Interface contacts:
Residue M50 in the second protein is in contact with residue I63 in the first protein (closest heavy-atom distance 3.5 Å).
Residue T65 in the second protein contacts residue L51 in the first protein (closest heavy-atom distance 4.8 Å).
Residue N57 in the second protein interacts with residue A58 in the first protein (closest heavy-atom distance 4.8 Å).
Residue Y54 in the second protein contacts residue L56 in the first protein (closest heavy-atom distance 4.1 Å).
Residue Y54 in the second protein contacts residue L55 in the first protein (closest heavy-atom distance 4.5 Å).
Residue N53 in the second protein is in contact with residue S62 in the first protein (closest heavy-atom distance 4.8 Å).
Residue M50 in the second protein is in contact with residue S59 in the first protein (closest heavy-atom distance 4.1 Å).
Residue Y54 in the second protein contacts residue L51 in the first protein (closest heavy-atom distance 3.5 Å).
Residue N53 in the second protein interacts with residue I63 in the first protein (closest heavy-atom distance 3.4 Å).
Residue H61 in the second protein is in contact with residue L51 in the first protein (closest heavy-atom distance 3.3 Å).
Residue V58 in the second protein contacts residue L51 in the first protein (closest heavy-atom distance 3.8 Å).
Residue Y54 in the second protein is in contact with residue V52 in the first protein (closest heavy-atom distance 3.4 Å).
Residue D66 in the second protein is in contact with residue R47 in the first protein (closest heavy-atom distance 4.3 Å).
Residue N57 in the second protein is in contact with residue S59 in the first protein (closest heavy-atom distance 4.9 Å).
Residue Y54 in the second protein is in contact with residue S59 in the first protein (closest heavy-atom distance 4.5 Å).
Residue L46 in the second protein contacts residue I63 in the first protein (closest heavy-atom distance 4.0 Å).
Residue T65 in the second protein interacts with residue R47 in the first protein (closest heavy-atom distance 2.4 Å).
Residue V58 in the second protein interacts with residue L55 in the first protein (closest heavy-atom distance 3.3 Å).
Residue H61 in the second protein interacts with residue L55 in the first protein (closest heavy-atom distance 3.5 Å).
Residue Q49 in the second protein is in contact with residue I63 in the first protein (closest heavy-atom distance 3.7 Å).
Residue L62 in the second protein is in contact with residue L51 in the first protein (closest heavy-atom distance 3.9 Å).
Residue N53 in the second protein is in contact with residue S59 in the first protein (closest heavy-atom distance 4.6 Å).
Residue N57 in the second protein contacts residue L55 in the first protein (closest heavy-atom distance 3.7 Å).

Sequence of the second protein:
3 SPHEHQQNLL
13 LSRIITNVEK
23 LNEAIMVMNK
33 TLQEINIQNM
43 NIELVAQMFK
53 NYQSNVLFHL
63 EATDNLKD

Sequence of the first protein:
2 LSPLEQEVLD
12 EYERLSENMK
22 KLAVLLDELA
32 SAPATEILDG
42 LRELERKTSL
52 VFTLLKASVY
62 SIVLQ

The following describes two proteins that form a bound complex.